The following describes two proteins that form a bound complex.

Interface contacts:
Residue M52 in chain A contacts residue N104 in chain B (closest heavy-atom distance 3.6 Å).
Residue T108 in chain A contacts residue R92 in chain B (closest heavy-atom distance 4.7 Å).
Residue M52 in chain A contacts residue A105 in chain B (closest heavy-atom distance 4.6 Å).
Residue D93 in chain A contacts residue R135 in chain B (closest heavy-atom distance 4.1 Å).
Residue P51 in chain A interacts with residue Q100 in chain B (closest heavy-atom distance 4.0 Å).
Residue P94 in chain A interacts with residue L69 in chain B (closest heavy-atom distance 3.8 Å).
Residue P112 in chain A is in contact with residue T96 in chain B (closest heavy-atom distance 4.9 Å).
Residue L54 in chain A is in contact with residue A105 in chain B (closest heavy-atom distance 4.1 Å).
Residue L54 in chain A contacts residue R97 in chain B (closest heavy-atom distance 4.4 Å).
Residue L54 in chain A interacts with residue P106 in chain B (closest heavy-atom distance 4.5 Å).
Residue M52 in chain A contacts residue M103 in chain B (closest heavy-atom distance 3.9 Å).
Residue P51 in chain A is in contact with residue M103 in chain B (closest heavy-atom distance 3.8 Å).
Residue W117 in chain A interacts with residue E62 in chain B (closest heavy-atom distance 5.0 Å).
Residue L54 in chain A contacts residue Q100 in chain B (closest heavy-atom distance 3.6 Å).
Residue W117 in chain A contacts residue R65 in chain B (closest heavy-atom distance 3.1 Å).
Residue P51 in chain A is in contact with residue N104 in chain B (closest heavy-atom distance 4.3 Å).
Residue P51 in chain A contacts residue A105 in chain B (closest heavy-atom distance 3.5 Å).
Residue I107 in chain A is in contact with residue T96 in chain B (closest heavy-atom distance 4.0 Å).
Residue P94 in chain A contacts residue K70 in chain B (closest heavy-atom distance 3.8 Å).
Residue I107 in chain A is in contact with residue L132 in chain B (closest heavy-atom distance 4.6 Å).
Residue A44 in chain A contacts residue F58 in chain B (closest heavy-atom distance 3.8 Å).
Residue P51 in chain A contacts residue P106 in chain B (closest heavy-atom distance 3.8 Å).
Residue M52 in chain A interacts with residue P106 in chain B (closest heavy-atom distance 4.2 Å).
Residue A92 in chain A interacts with residue R135 in chain B (closest heavy-atom distance 3.0 Å).
Residue K106 in chain A contacts residue R135 in chain B (closest heavy-atom distance 4.3 Å).
Residue D93 in chain A interacts with residue D145 in chain B (closest heavy-atom distance 4.0 Å).
Residue H119 in chain A is in contact with residue R66 in chain B (closest heavy-atom distance 4.2 Å).
Residue L104 in chain A is in contact with residue D145 in chain B (closest heavy-atom distance 4.0 Å).
Residue T111 in chain A interacts with residue L99 in chain B (closest heavy-atom distance 4.3 Å).
Residue L95 in chain A contacts residue K76 in chain B (closest heavy-atom distance 4.8 Å).
Residue P94 in chain A interacts with residue A73 in chain B (closest heavy-atom distance 3.5 Å).
Residue L95 in chain A is in contact with residue P75 in chain B (closest heavy-atom distance 3.5 Å).
Residue L95 in chain A contacts residue I74 in chain B (closest heavy-atom distance 4.1 Å).
Residue L95 in chain A interacts with residue A73 in chain B (closest heavy-atom distance 3.9 Å).
Residue E55 in chain A is in contact with residue P106 in chain B (closest heavy-atom distance 3.5 Å).
Residue D110 in chain A interacts with residue L99 in chain B (closest heavy-atom distance 3.9 Å).
Residue E55 in chain A contacts residue F108 in chain B (closest heavy-atom distance 3.1 Å).
Residue K106 in chain A interacts with residue Y137 in chain B (closest heavy-atom distance 3.9 Å).
Residue P94 in chain A interacts with residue F143 in chain B (closest heavy-atom distance 4.4 Å).
Residue P94 in chain A interacts with residue R66 in chain B (closest heavy-atom distance 5.0 Å).
Residue A92 in chain A is in contact with residue L69 in chain B (closest heavy-atom distance 4.1 Å).
Residue H119 in chain A contacts residue E62 in chain B (closest heavy-atom distance 2.8 Å).
Residue L90 in chain A is in contact with residue E62 in chain B (closest heavy-atom distance 4.3 Å).
Residue F113 in chain A is in contact with residue M103 in chain B (closest heavy-atom distance 4.2 Å).
Residue P112 in chain A interacts with residue M103 in chain B (closest heavy-atom distance 4.0 Å).
Residue L95 in chain A is in contact with residue K70 in chain B (closest heavy-atom distance 4.0 Å).
Residue L104 in chain A is in contact with residue V133 in chain B (closest heavy-atom distance 3.9 Å).
Residue P112 in chain A interacts with residue Q100 in chain B (closest heavy-atom distance 3.6 Å).
Residue P94 in chain A contacts residue R135 in chain B (closest heavy-atom distance 4.3 Å).
Residue L90 in chain A is in contact with residue R66 in chain B (closest heavy-atom distance 3.5 Å).
Residue I107 in chain A interacts with residue R92 in chain B (closest heavy-atom distance 4.6 Å).
Residue L90 in chain A is in contact with residue R65 in chain B (closest heavy-atom distance 4.4 Å).
Residue L104 in chain A interacts with residue R135 in chain B (closest heavy-atom distance 4.6 Å).
Residue W117 in chain A is in contact with residue F58 in chain B (closest heavy-atom distance 4.2 Å).
Residue I107 in chain A interacts with residue Q100 in chain B (closest heavy-atom distance 3.8 Å).
Residue A44 in chain A is in contact with residue E62 in chain B (closest heavy-atom distance 3.6 Å).
Residue P112 in chain A is in contact with residue L99 in chain B (closest heavy-atom distance 3.8 Å).
Residue P109 in chain A interacts with residue R92 in chain B (closest heavy-atom distance 3.7 Å).

Sequence of chain A:
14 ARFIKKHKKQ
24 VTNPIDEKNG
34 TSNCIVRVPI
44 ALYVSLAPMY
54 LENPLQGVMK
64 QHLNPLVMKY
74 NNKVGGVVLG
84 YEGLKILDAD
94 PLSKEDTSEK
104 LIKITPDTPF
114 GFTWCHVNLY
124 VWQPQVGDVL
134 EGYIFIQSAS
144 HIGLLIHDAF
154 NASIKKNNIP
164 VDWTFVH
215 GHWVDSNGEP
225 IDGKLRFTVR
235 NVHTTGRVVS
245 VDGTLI

Sequence of chain B:
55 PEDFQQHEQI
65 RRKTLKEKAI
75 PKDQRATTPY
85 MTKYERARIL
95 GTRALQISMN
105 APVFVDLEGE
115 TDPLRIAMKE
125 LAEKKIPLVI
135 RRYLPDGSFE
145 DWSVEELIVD